Sequence of the second protein:
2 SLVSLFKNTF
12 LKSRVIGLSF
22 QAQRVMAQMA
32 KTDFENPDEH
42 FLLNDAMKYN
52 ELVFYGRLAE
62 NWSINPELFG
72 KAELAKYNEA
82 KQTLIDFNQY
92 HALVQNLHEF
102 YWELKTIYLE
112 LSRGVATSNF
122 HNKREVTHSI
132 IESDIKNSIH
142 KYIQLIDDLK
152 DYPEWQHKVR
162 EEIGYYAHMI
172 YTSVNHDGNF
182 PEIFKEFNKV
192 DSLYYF

Interface contacts:
Residue Y91 in the second protein interacts with residue A11 in the first protein (closest heavy-atom distance 4.1 Å).
Residue D149 in the second protein interacts with residue V18 in the first protein (closest heavy-atom distance 4.0 Å).
Residue A28 in the second protein is in contact with residue Y7 in the first protein (closest heavy-atom distance 4.1 Å).
Residue N97 in the second protein interacts with residue L22 in the first protein (closest heavy-atom distance 4.4 Å).
Residue A31 in the second protein contacts residue M10 in the first protein (closest heavy-atom distance 4.3 Å).
Residue F101 in the second protein is in contact with residue V20 in the first protein (closest heavy-atom distance 3.6 Å).
Residue L146 in the second protein is in contact with residue V18 in the first protein (closest heavy-atom distance 3.6 Å).
Residue D87 in the second protein interacts with residue F14 in the first protein (closest heavy-atom distance 3.4 Å).
Residue Y153 in the second protein is in contact with residue K13 in the first protein (closest heavy-atom distance 3.7 Å).
Residue F101 in the second protein is in contact with residue L22 in the first protein (closest heavy-atom distance 4.0 Å).
Residue K142 in the second protein is in contact with residue V20 in the first protein (closest heavy-atom distance 4.3 Å).
Residue T107 in the second protein interacts with residue R30 in the first protein (closest heavy-atom distance 3.8 Å).
Residue W156 in the second protein is in contact with residue K13 in the first protein (closest heavy-atom distance 3.0 Å).
Residue K142 in the second protein interacts with residue Q21 in the first protein (closest heavy-atom distance 3.4 Å).
Residue K32 in the second protein is in contact with residue D4 in the first protein (closest heavy-atom distance 3.4 Å).
Residue E155 in the second protein interacts with residue M10 in the first protein (closest heavy-atom distance 3.4 Å).
Residue T107 in the second protein interacts with residue L26 in the first protein (closest heavy-atom distance 4.2 Å).
Residue I108 in the second protein interacts with residue L26 in the first protein (closest heavy-atom distance 3.6 Å).
Residue K32 in the second protein interacts with residue L2 in the first protein (closest heavy-atom distance 4.2 Å).
Residue L94 in the second protein contacts residue F14 in the first protein (closest heavy-atom distance 3.9 Å).
Residue Q24 in the second protein interacts with residue Q12 in the first protein (closest heavy-atom distance 3.6 Å).
Residue W156 in the second protein is in contact with residue M10 in the first protein (closest heavy-atom distance 3.2 Å).
Residue R114 in the second protein contacts residue F33 in the first protein (closest heavy-atom distance 3.7 Å).
Residue E104 in the second protein contacts residue L22 in the first protein (closest heavy-atom distance 4.0 Å).
Residue E104 in the second protein interacts with residue N23 in the first protein (closest heavy-atom distance 3.5 Å).
Residue Y153 in the second protein is in contact with residue F14 in the first protein (closest heavy-atom distance 3.7 Å).
Residue W156 in the second protein contacts residue F14 in the first protein (closest heavy-atom distance 3.6 Å).
Residue W103 in the second protein interacts with residue R30 in the first protein (closest heavy-atom distance 3.8 Å).
Residue Y91 in the second protein interacts with residue F14 in the first protein (closest heavy-atom distance 3.5 Å).
Residue L98 in the second protein interacts with residue V20 in the first protein (closest heavy-atom distance 4.4 Å).
Residue Y91 in the second protein contacts residue M10 in the first protein (closest heavy-atom distance 4.3 Å).
Residue D87 in the second protein is in contact with residue R16 in the first protein (closest heavy-atom distance 4.3 Å).
Residue D135 in the second protein interacts with residue N23 in the first protein (closest heavy-atom distance 3.5 Å).
Residue M27 in the second protein interacts with residue A11 in the first protein (closest heavy-atom distance 3.4 Å).
Residue A28 in the second protein interacts with residue I8 in the first protein (closest heavy-atom distance 4.0 Å).
Residue L150 in the second protein contacts residue P15 in the first protein (closest heavy-atom distance 3.6 Å).
Residue K159 in the second protein is in contact with residue M10 in the first protein (closest heavy-atom distance 3.6 Å).
Residue K142 in the second protein interacts with residue N23 in the first protein (closest heavy-atom distance 3.7 Å).
Residue E100 in the second protein is in contact with residue L22 in the first protein (closest heavy-atom distance 2.8 Å).
Residue Q24 in the second protein is in contact with residue A11 in the first protein (closest heavy-atom distance 4.0 Å).
Residue I131 in the second protein contacts residue K25 in the first protein (closest heavy-atom distance 3.0 Å).
Residue A31 in the second protein interacts with residue Y7 in the first protein (closest heavy-atom distance 4.0 Å).
Residue D135 in the second protein is in contact with residue K25 in the first protein (closest heavy-atom distance 2.7 Å).
Residue Y153 in the second protein contacts residue P15 in the first protein (closest heavy-atom distance 3.6 Å).
Residue Q24 in the second protein interacts with residue I8 in the first protein (closest heavy-atom distance 3.6 Å).
Residue Q90 in the second protein is in contact with residue R16 in the first protein (closest heavy-atom distance 3.2 Å).
Residue M27 in the second protein contacts residue F14 in the first protein (closest heavy-atom distance 4.1 Å).
Residue L94 in the second protein interacts with residue V18 in the first protein (closest heavy-atom distance 3.9 Å).
Residue Q90 in the second protein contacts residue F14 in the first protein (closest heavy-atom distance 4.2 Å).
Residue L94 in the second protein is in contact with residue P15 in the first protein (closest heavy-atom distance 3.5 Å).
Residue E100 in the second protein is in contact with residue F27 in the first protein (closest heavy-atom distance 4.0 Å).
Residue E104 in the second protein contacts residue Q21 in the first protein (closest heavy-atom distance 4.1 Å).
Residue N97 in the second protein interacts with residue S19 in the first protein (closest heavy-atom distance 3.7 Å).
Residue E104 in the second protein contacts residue L26 in the first protein (closest heavy-atom distance 3.3 Å).
Residue W156 in the second protein is in contact with residue P15 in the first protein (closest heavy-atom distance 4.2 Å).
Residue F101 in the second protein contacts residue Q21 in the first protein (closest heavy-atom distance 4.4 Å).
Residue N97 in the second protein contacts residue V20 in the first protein (closest heavy-atom distance 2.8 Å).
Residue L146 in the second protein is in contact with residue V20 in the first protein (closest heavy-atom distance 3.7 Å).
Residue K32 in the second protein is in contact with residue Y7 in the first protein (closest heavy-atom distance 3.6 Å).
Residue A28 in the second protein contacts residue A11 in the first protein (closest heavy-atom distance 3.9 Å).

The following describes two proteins that form a bound complex.

Sequence of the first protein:
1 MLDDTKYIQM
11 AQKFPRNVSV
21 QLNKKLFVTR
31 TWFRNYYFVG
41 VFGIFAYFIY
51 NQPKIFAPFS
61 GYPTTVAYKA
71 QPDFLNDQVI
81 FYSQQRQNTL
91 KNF